Interface contacts:
Residue V122 in protein 1 contacts residue L10 in protein 2 (closest heavy-atom distance 4.2 Å).
Residue Q101 in protein 1 interacts with residue I6 in protein 2 (closest heavy-atom distance 3.6 Å).
Residue P9 in protein 1 is in contact with residue I6 in protein 2 (closest heavy-atom distance 3.7 Å).
Residue E5 in protein 1 is in contact with residue L10 in protein 2 (closest heavy-atom distance 2.6 Å).
Residue A105 in protein 1 is in contact with residue C1 in protein 2 (closest heavy-atom distance 3.4 Å).
Residue L108 in protein 1 contacts residue C1 in protein 2 (closest heavy-atom distance 4.9 Å).
Residue W12 in protein 1 is in contact with residue P8 in protein 2 (closest heavy-atom distance 3.4 Å).
Residue S11 in protein 1 interacts with residue P4 in protein 2 (closest heavy-atom distance 3.5 Å).
Residue C107 in protein 1 contacts residue G2 in protein 2 (closest heavy-atom distance 3.5 Å).
Residue S104 in protein 1 interacts with residue P4 in protein 2 (closest heavy-atom distance 5.0 Å).
Residue W12 in protein 1 interacts with residue L10 in protein 2 (closest heavy-atom distance 4.0 Å).
Residue W14 in protein 1 interacts with residue G2 in protein 2 (closest heavy-atom distance 3.9 Å).
Residue V8 in protein 1 contacts residue P8 in protein 2 (closest heavy-atom distance 4.8 Å).
Residue V106 in protein 1 is in contact with residue C1 in protein 2 (closest heavy-atom distance 3.6 Å).
Residue S11 in protein 1 contacts residue I6 in protein 2 (closest heavy-atom distance 3.2 Å).
Residue V8 in protein 1 is in contact with residue V9 in protein 2 (closest heavy-atom distance 3.9 Å).
Residue W14 in protein 1 interacts with residue V3 in protein 2 (closest heavy-atom distance 4.4 Å).
Residue Q101 in protein 1 contacts residue A5 in protein 2 (closest heavy-atom distance 3.6 Å).
Residue S11 in protein 1 contacts residue Q7 in protein 2 (closest heavy-atom distance 3.9 Å).
Residue S11 in protein 1 interacts with residue V9 in protein 2 (closest heavy-atom distance 5.0 Å).
Residue E5 in protein 1 contacts residue V9 in protein 2 (closest heavy-atom distance 4.0 Å).
Residue S11 in protein 1 contacts residue P8 in protein 2 (closest heavy-atom distance 3.6 Å).
Residue V8 in protein 1 is in contact with residue I6 in protein 2 (closest heavy-atom distance 3.8 Å).
Residue V106 in protein 1 is in contact with residue G2 in protein 2 (closest heavy-atom distance 4.2 Å).
Residue C107 in protein 1 contacts residue C1 in protein 2 (closest heavy-atom distance 2.1 Å).
Residue G10 in protein 1 contacts residue I6 in protein 2 (closest heavy-atom distance 4.0 Å).
Residue W14 in protein 1 is in contact with residue P4 in protein 2 (closest heavy-atom distance 3.6 Å).
Residue T102 in protein 1 interacts with residue I6 in protein 2 (closest heavy-atom distance 3.9 Å).
Residue P13 in protein 1 interacts with residue P4 in protein 2 (closest heavy-atom distance 3.7 Å).
Residue V8 in protein 1 interacts with residue Q7 in protein 2 (closest heavy-atom distance 4.4 Å).
Residue P13 in protein 1 is in contact with residue A5 in protein 2 (closest heavy-atom distance 5.0 Å).
Residue A105 in protein 1 contacts residue V3 in protein 2 (closest heavy-atom distance 4.9 Å).
Residue A105 in protein 1 interacts with residue G2 in protein 2 (closest heavy-atom distance 2.9 Å).

Sequence of protein 2:
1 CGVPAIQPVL

Sequence of protein 1:
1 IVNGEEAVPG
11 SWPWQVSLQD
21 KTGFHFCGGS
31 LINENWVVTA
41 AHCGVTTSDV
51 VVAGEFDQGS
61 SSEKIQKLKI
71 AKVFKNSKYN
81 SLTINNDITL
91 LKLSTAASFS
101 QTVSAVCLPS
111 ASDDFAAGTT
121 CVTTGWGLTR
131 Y

This data describes a binding interaction between two proteins.